Sequence of chain A:
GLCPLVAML

Sequence of chain B:
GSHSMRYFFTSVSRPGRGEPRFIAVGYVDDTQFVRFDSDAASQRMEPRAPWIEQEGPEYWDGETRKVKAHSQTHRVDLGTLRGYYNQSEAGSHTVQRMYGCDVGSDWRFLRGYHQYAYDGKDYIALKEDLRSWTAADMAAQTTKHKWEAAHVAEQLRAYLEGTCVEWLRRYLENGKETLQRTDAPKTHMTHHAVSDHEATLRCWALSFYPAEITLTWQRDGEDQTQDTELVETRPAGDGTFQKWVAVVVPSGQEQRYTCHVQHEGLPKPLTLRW

Contacts between the two chains:
Residue W147 in chain B contacts residue A7 in chain A (closest heavy-atom distance 3.7 Å).
Residue I124 in chain B interacts with residue L9 in chain A (closest heavy-atom distance 4.5 Å).
Residue T80 in chain B contacts residue L9 in chain A (closest heavy-atom distance 4.4 Å).
Residue Y123 in chain B interacts with residue L9 in chain A (closest heavy-atom distance 3.7 Å).
Residue K66 in chain B interacts with residue C3 in chain A (closest heavy-atom distance 4.1 Å).
Residue V76 in chain B contacts residue M8 in chain A (closest heavy-atom distance 4.4 Å).
Residue K66 in chain B contacts residue P4 in chain A (closest heavy-atom distance 3.9 Å).
Residue Q155 in chain B is in contact with residue L5 in chain A (closest heavy-atom distance 3.1 Å).
Residue Y159 in chain B interacts with residue P4 in chain A (closest heavy-atom distance 4.5 Å).
Residue Y84 in chain B contacts residue L9 in chain A (closest heavy-atom distance 3.4 Å).
Residue R97 in chain B contacts residue A7 in chain A (closest heavy-atom distance 3.6 Å).
Residue K146 in chain B contacts residue M8 in chain A (closest heavy-atom distance 4.0 Å).
Residue T73 in chain B is in contact with residue A7 in chain A (closest heavy-atom distance 4.0 Å).
Residue Y159 in chain B is in contact with residue G1 in chain A (closest heavy-atom distance 2.8 Å).
Residue V67 in chain B contacts residue L2 in chain A (closest heavy-atom distance 3.5 Å).
Residue W167 in chain B contacts residue G1 in chain A (closest heavy-atom distance 3.1 Å).
Residue D77 in chain B contacts residue A7 in chain A (closest heavy-atom distance 4.7 Å).
Residue R97 in chain B is in contact with residue V6 in chain A (closest heavy-atom distance 3.6 Å).
Residue Y59 in chain B is in contact with residue G1 in chain A (closest heavy-atom distance 4.4 Å).
Residue Y7 in chain B contacts residue G1 in chain A (closest heavy-atom distance 3.3 Å).
Residue M5 in chain B is in contact with residue G1 in chain A (closest heavy-atom distance 3.8 Å).
Residue E63 in chain B contacts residue L2 in chain A (closest heavy-atom distance 2.8 Å).
Residue T73 in chain B is in contact with residue V6 in chain A (closest heavy-atom distance 3.4 Å).
Residue Y7 in chain B contacts residue L2 in chain A (closest heavy-atom distance 3.5 Å).
Residue Y159 in chain B is in contact with residue C3 in chain A (closest heavy-atom distance 3.5 Å).
Residue Y159 in chain B contacts residue L2 in chain A (closest heavy-atom distance 3.8 Å).
Residue D77 in chain B is in contact with residue L9 in chain A (closest heavy-atom distance 2.8 Å).
Residue L81 in chain B interacts with residue L9 in chain A (closest heavy-atom distance 3.5 Å).
Residue T143 in chain B contacts residue L9 in chain A (closest heavy-atom distance 3.6 Å).
Residue L156 in chain B contacts residue C3 in chain A (closest heavy-atom distance 4.2 Å).
Residue Y171 in chain B interacts with residue G1 in chain A (closest heavy-atom distance 2.6 Å).
Residue W167 in chain B is in contact with residue L2 in chain A (closest heavy-atom distance 4.8 Å).
Residue K146 in chain B is in contact with residue L9 in chain A (closest heavy-atom distance 2.7 Å).
Residue V152 in chain B is in contact with residue A7 in chain A (closest heavy-atom distance 3.9 Å).
Residue W147 in chain B interacts with residue M8 in chain A (closest heavy-atom distance 2.9 Å).
Residue Y99 in chain B is in contact with residue L2 in chain A (closest heavy-atom distance 3.3 Å).
Residue F9 in chain B contacts residue L2 in chain A (closest heavy-atom distance 3.5 Å).
Residue F33 in chain B contacts residue G1 in chain A (closest heavy-atom distance 5.0 Å).
Residue H70 in chain B is in contact with residue L2 in chain A (closest heavy-atom distance 3.9 Å).
Residue M45 in chain B contacts residue L2 in chain A (closest heavy-atom distance 3.4 Å).
Residue D77 in chain B contacts residue M8 in chain A (closest heavy-atom distance 3.6 Å).
Residue T73 in chain B interacts with residue M8 in chain A (closest heavy-atom distance 3.9 Å).
Residue K66 in chain B interacts with residue G1 in chain A (closest heavy-atom distance 4.2 Å).
Residue Y99 in chain B interacts with residue C3 in chain A (closest heavy-atom distance 3.0 Å).
Residue W147 in chain B interacts with residue L9 in chain A (closest heavy-atom distance 3.8 Å).
Residue H70 in chain B contacts residue C3 in chain A (closest heavy-atom distance 3.0 Å).
Residue A69 in chain B contacts residue V6 in chain A (closest heavy-atom distance 4.4 Å).
Residue K66 in chain B is in contact with residue L2 in chain A (closest heavy-atom distance 2.9 Å).
Residue E63 in chain B is in contact with residue G1 in chain A (closest heavy-atom distance 3.4 Å).
Residue H70 in chain B is in contact with residue V6 in chain A (closest heavy-atom distance 3.7 Å).
Residue Y116 in chain B interacts with residue L9 in chain A (closest heavy-atom distance 3.1 Å).

These two protein chains interact to form a complex.